Interface contacts:
Residue Y21 in the first protein contacts residue I39 in the second protein (closest heavy-atom distance 4.8 Å).
Residue A18 in the first protein contacts residue F45 in the second protein (closest heavy-atom distance 4.4 Å).
Residue A18 in the first protein contacts residue L41 in the second protein (closest heavy-atom distance 3.8 Å).
Residue V29 in the first protein interacts with residue A49 in the second protein (closest heavy-atom distance 3.8 Å).
Residue A25 in the first protein contacts residue A49 in the second protein (closest heavy-atom distance 3.6 Å).
Residue A25 in the first protein interacts with residue F45 in the second protein (closest heavy-atom distance 4.0 Å).
Residue A10 in the first protein is in contact with residue V30 in the second protein (closest heavy-atom distance 3.7 Å).
Residue I32 in the first protein interacts with residue A49 in the second protein (closest heavy-atom distance 4.6 Å).
Residue L14 in the first protein is in contact with residue I37 in the second protein (closest heavy-atom distance 3.6 Å).
Residue M28 in the first protein interacts with residue T46 in the second protein (closest heavy-atom distance 4.5 Å).
Residue P6 in the first protein contacts residue W26 in the second protein (closest heavy-atom distance 3.8 Å).
Residue Y21 in the first protein contacts residue F45 in the second protein (closest heavy-atom distance 3.7 Å).
Residue Y21 in the first protein interacts with residue G38 in the second protein (closest heavy-atom distance 3.3 Å).
Residue I32 in the first protein contacts residue S50 in the second protein (closest heavy-atom distance 4.6 Å).
Residue L14 in the first protein contacts residue V33 in the second protein (closest heavy-atom distance 4.2 Å).
Residue A7 in the first protein interacts with residue W26 in the second protein (closest heavy-atom distance 3.8 Å).
Residue M28 in the first protein contacts residue A49 in the second protein (closest heavy-atom distance 3.9 Å).
Residue L14 in the first protein is in contact with residue G34 in the second protein (closest heavy-atom distance 4.2 Å).
Residue Y21 in the first protein is in contact with residue L41 in the second protein (closest heavy-atom distance 4.2 Å).
Residue I22 in the first protein contacts residue F45 in the second protein (closest heavy-atom distance 3.8 Å).
Residue Y21 in the first protein interacts with residue F42 in the second protein (closest heavy-atom distance 3.8 Å).
Residue P6 in the first protein interacts with residue V30 in the second protein (closest heavy-atom distance 4.2 Å).
Residue M28 in the first protein is in contact with residue S50 in the second protein (closest heavy-atom distance 3.9 Å).

Sequence of the second protein:
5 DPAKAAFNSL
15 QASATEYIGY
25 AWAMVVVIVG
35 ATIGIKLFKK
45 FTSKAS

Sequence of the first protein:
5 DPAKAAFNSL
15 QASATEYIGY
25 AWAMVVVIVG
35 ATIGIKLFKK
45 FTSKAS

The following describes two proteins that form a bound complex.